Residue-level contacts at the interface:
Residue I59 in the first protein contacts residue P8 in the second protein (closest heavy-atom distance 3.5 Å).
Residue L50 in the first protein is in contact with residue G7 in the second protein (closest heavy-atom distance 3.8 Å).
Residue D98 in the first protein interacts with residue C1 in the second protein (closest heavy-atom distance 5.0 Å).
Residue Y53 in the first protein is in contact with residue I6 in the second protein (closest heavy-atom distance 4.4 Å).
Residue Q93 in the first protein interacts with residue I6 in the second protein (closest heavy-atom distance 2.9 Å).
Residue S95 in the first protein is in contact with residue I6 in the second protein (closest heavy-atom distance 3.9 Å).
Residue I59 in the first protein interacts with residue G7 in the second protein (closest heavy-atom distance 4.3 Å).
Residue Y53 in the first protein interacts with residue P8 in the second protein (closest heavy-atom distance 3.4 Å).
Residue Y40 in the first protein is in contact with residue I6 in the second protein (closest heavy-atom distance 3.7 Å).
Residue D98 in the first protein is in contact with residue I4 in the second protein (closest heavy-atom distance 3.9 Å).
Residue S95 in the first protein contacts residue I4 in the second protein (closest heavy-atom distance 4.3 Å).
Residue H38 in the first protein is in contact with residue I6 in the second protein (closest heavy-atom distance 3.5 Å).
Residue L100 in the first protein contacts residue I6 in the second protein (closest heavy-atom distance 4.0 Å).
Residue L50 in the first protein is in contact with residue I6 in the second protein (closest heavy-atom distance 3.9 Å).
Residue Y53 in the first protein contacts residue G7 in the second protein (closest heavy-atom distance 3.8 Å).
Residue L100 in the first protein interacts with residue I4 in the second protein (closest heavy-atom distance 3.7 Å).

Sequence of the first protein:
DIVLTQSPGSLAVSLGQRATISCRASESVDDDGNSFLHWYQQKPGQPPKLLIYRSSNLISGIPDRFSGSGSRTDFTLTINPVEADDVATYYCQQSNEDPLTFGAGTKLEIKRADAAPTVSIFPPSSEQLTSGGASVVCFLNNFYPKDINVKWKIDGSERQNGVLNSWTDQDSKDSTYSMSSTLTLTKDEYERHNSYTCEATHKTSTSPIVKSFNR

This data describes a binding interaction between two proteins.

Sequence of the second protein:
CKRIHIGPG